Residue-level contacts at the interface:
Residue A6 in protein 2 interacts with residue I15 in protein 1 (closest heavy-atom distance 3.5 Å).
Residue L10 in protein 2 interacts with residue A35 in protein 1 (closest heavy-atom distance 3.4 Å).
Residue L10 in protein 2 contacts residue A8 in protein 1 (closest heavy-atom distance 3.1 Å).
Residue G14 in protein 2 contacts residue V37 in protein 1 (closest heavy-atom distance 3.2 Å).
Residue G61 in protein 2 contacts residue I60 in protein 1 (closest heavy-atom distance 3.5 Å).
Residue A1 in protein 2 contacts residue D18 in protein 1 (closest heavy-atom distance 2.6 Å).
Residue S7 in protein 2 interacts with residue I15 in protein 1 (closest heavy-atom distance 3.1 Å).
Residue A6 in protein 2 interacts with residue L14 in protein 1 (closest heavy-atom distance 3.1 Å).
Residue G15 in protein 2 contacts residue A35 in protein 1 (closest heavy-atom distance 3.7 Å).
Residue I27 in protein 2 contacts residue I15 in protein 1 (closest heavy-atom distance 3.9 Å).
Residue I60 in protein 2 interacts with residue I10 in protein 1 (closest heavy-atom distance 3.3 Å).
Residue I27 in protein 2 contacts residue A34 in protein 1 (closest heavy-atom distance 3.8 Å).
Residue R3 in protein 2 is in contact with residue D18 in protein 1 (closest heavy-atom distance 2.7 Å).
Residue I33 in protein 2 interacts with residue D19 in protein 1 (closest heavy-atom distance 4.0 Å).
Residue I33 in protein 2 is in contact with residue V21 in protein 1 (closest heavy-atom distance 3.8 Å).
Residue I27 in protein 2 is in contact with residue L31 in protein 1 (closest heavy-atom distance 3.2 Å).
Residue E53 in protein 2 interacts with residue A2 in protein 1 (closest heavy-atom distance 2.9 Å).
Residue L13 in protein 2 interacts with residue L7 in protein 1 (closest heavy-atom distance 3.6 Å).
Residue M2 in protein 2 is in contact with residue L14 in protein 1 (closest heavy-atom distance 2.9 Å).
Residue G14 in protein 2 contacts residue G36 in protein 1 (closest heavy-atom distance 3.0 Å).
Residue M2 in protein 2 contacts residue D18 in protein 1 (closest heavy-atom distance 3.0 Å).
Residue I33 in protein 2 interacts with residue I15 in protein 1 (closest heavy-atom distance 3.2 Å).
Residue K26 in protein 2 is in contact with residue A34 in protein 1 (closest heavy-atom distance 4.1 Å).
Residue L9 in protein 2 is in contact with residue Y11 in protein 1 (closest heavy-atom distance 3.4 Å).
Residue L10 in protein 2 interacts with residue S12 in protein 1 (closest heavy-atom distance 3.7 Å).
Residue I52 in protein 2 interacts with residue Y11 in protein 1 (closest heavy-atom distance 3.8 Å).
Residue I60 in protein 2 is in contact with residue I56 in protein 1 (closest heavy-atom distance 3.1 Å).
Residue I56 in protein 2 is in contact with residue L7 in protein 1 (closest heavy-atom distance 4.3 Å).
Residue I33 in protein 2 interacts with residue L16 in protein 1 (closest heavy-atom distance 4.1 Å).
Residue A57 in protein 2 is in contact with residue M1 in protein 1 (closest heavy-atom distance 3.6 Å).
Residue L10 in protein 2 contacts residue I15 in protein 1 (closest heavy-atom distance 4.2 Å).
Residue E53 in protein 2 interacts with residue L7 in protein 1 (closest heavy-atom distance 3.3 Å).
Residue V31 in protein 2 contacts residue A30 in protein 1 (closest heavy-atom distance 3.9 Å).
Residue L10 in protein 2 interacts with residue Y11 in protein 1 (closest heavy-atom distance 3.4 Å).
Residue I60 in protein 2 interacts with residue L59 in protein 1 (closest heavy-atom distance 3.4 Å).
Residue L13 in protein 2 is in contact with residue V4 in protein 1 (closest heavy-atom distance 3.1 Å).
Residue E53 in protein 2 contacts residue S3 in protein 1 (closest heavy-atom distance 3.8 Å).
Residue M2 in protein 2 is in contact with residue I15 in protein 1 (closest heavy-atom distance 4.1 Å).
Residue D54 in protein 2 contacts residue M1 in protein 1 (closest heavy-atom distance 3.2 Å).
Residue A1 in protein 2 is in contact with residue H17 in protein 1 (closest heavy-atom distance 3.4 Å).
Residue A6 in protein 2 interacts with residue Y11 in protein 1 (closest heavy-atom distance 3.5 Å).
Residue L13 in protein 2 contacts residue V37 in protein 1 (closest heavy-atom distance 3.9 Å).
Residue E53 in protein 2 contacts residue M1 in protein 1 (closest heavy-atom distance 3.4 Å).
Residue L63 in protein 2 interacts with residue L14 in protein 1 (closest heavy-atom distance 3.5 Å).
Residue L13 in protein 2 interacts with residue Y11 in protein 1 (closest heavy-atom distance 3.2 Å).
Residue I56 in protein 2 is in contact with residue Y11 in protein 1 (closest heavy-atom distance 2.9 Å).
Residue I27 in protein 2 contacts residue A35 in protein 1 (closest heavy-atom distance 3.7 Å).
Residue V31 in protein 2 is in contact with residue K27 in protein 1 (closest heavy-atom distance 3.5 Å).
Residue L13 in protein 2 contacts residue A8 in protein 1 (closest heavy-atom distance 3.3 Å).
Residue A11 in protein 2 contacts residue A35 in protein 1 (closest heavy-atom distance 3.9 Å).
Residue I60 in protein 2 is in contact with residue L14 in protein 1 (closest heavy-atom distance 3.8 Å).
Residue V31 in protein 2 interacts with residue L31 in protein 1 (closest heavy-atom distance 3.4 Å).
Residue E53 in protein 2 interacts with residue V4 in protein 1 (closest heavy-atom distance 3.0 Å).
Residue L10 in protein 2 is in contact with residue V37 in protein 1 (closest heavy-atom distance 3.5 Å).
Residue G14 in protein 2 interacts with residue A35 in protein 1 (closest heavy-atom distance 3.0 Å).
Residue S30 in protein 2 is in contact with residue A30 in protein 1 (closest heavy-atom distance 3.5 Å).
Residue L10 in protein 2 interacts with residue L31 in protein 1 (closest heavy-atom distance 3.6 Å).
Residue I60 in protein 2 is in contact with residue I60 in protein 1 (closest heavy-atom distance 3.3 Å).
Residue S30 in protein 2 is in contact with residue L31 in protein 1 (closest heavy-atom distance 3.8 Å).
Residue S30 in protein 2 is in contact with residue A34 in protein 1 (closest heavy-atom distance 3.2 Å).

This data describes a binding interaction between two proteins.

Sequence of protein 1:
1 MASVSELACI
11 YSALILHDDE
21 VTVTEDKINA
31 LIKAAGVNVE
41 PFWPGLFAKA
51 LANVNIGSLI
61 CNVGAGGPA

Sequence of protein 2:
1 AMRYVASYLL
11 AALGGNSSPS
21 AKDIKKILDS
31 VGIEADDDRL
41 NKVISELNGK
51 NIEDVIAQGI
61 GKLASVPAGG